Residue-level contacts at the interface:
Residue V55 in the second protein interacts with residue V19 in the first protein (closest heavy-atom distance 4.6 Å).
Residue E14 in the second protein is in contact with residue G8 in the first protein (closest heavy-atom distance 3.6 Å).
Residue L39 in the second protein contacts residue V12 in the first protein (closest heavy-atom distance 4.3 Å).
Residue F19 in the second protein is in contact with residue V19 in the first protein (closest heavy-atom distance 4.9 Å).
Residue I52 in the second protein interacts with residue V19 in the first protein (closest heavy-atom distance 4.8 Å).
Residue E11 in the second protein is in contact with residue Q7 in the first protein (closest heavy-atom distance 4.4 Å).
Residue L18 in the second protein contacts residue G8 in the first protein (closest heavy-atom distance 4.5 Å).
Residue M72 in the second protein contacts residue L18 in the first protein (closest heavy-atom distance 4.9 Å).
Residue E82 in the second protein contacts residue R17 in the first protein (closest heavy-atom distance 3.5 Å).
Residue M71 in the second protein is in contact with residue V19 in the first protein (closest heavy-atom distance 3.8 Å).
Residue K75 in the second protein is in contact with residue R17 in the first protein (closest heavy-atom distance 3.3 Å).
Residue M36 in the second protein is in contact with residue Q16 in the first protein (closest heavy-atom distance 3.3 Å).
Residue L18 in the second protein interacts with residue V12 in the first protein (closest heavy-atom distance 4.2 Å).
Residue L32 in the second protein interacts with residue V19 in the first protein (closest heavy-atom distance 4.0 Å).
Residue F19 in the second protein interacts with residue Q16 in the first protein (closest heavy-atom distance 4.4 Å).
Residue E54 in the second protein interacts with residue H20 in the first protein (closest heavy-atom distance 4.6 Å).
Residue R74 in the second protein interacts with residue L18 in the first protein (closest heavy-atom distance 3.4 Å).
Residue F19 in the second protein is in contact with residue V12 in the first protein (closest heavy-atom distance 4.6 Å).
Residue T146 in the second protein contacts residue A21 in the first protein (closest heavy-atom distance 4.1 Å).
Residue L39 in the second protein interacts with residue Q16 in the first protein (closest heavy-atom distance 3.8 Å).
Residue M51 in the second protein contacts residue H20 in the first protein (closest heavy-atom distance 3.4 Å).
Residue M51 in the second protein contacts residue V19 in the first protein (closest heavy-atom distance 3.2 Å).
Residue F68 in the second protein interacts with residue V19 in the first protein (closest heavy-atom distance 5.0 Å).
Residue F19 in the second protein contacts residue A15 in the first protein (closest heavy-atom distance 3.5 Å).
Residue E14 in the second protein interacts with residue Q7 in the first protein (closest heavy-atom distance 3.0 Å).
Residue F68 in the second protein contacts residue A15 in the first protein (closest heavy-atom distance 4.3 Å).
Residue T146 in the second protein is in contact with residue R17 in the first protein (closest heavy-atom distance 3.4 Å).
Residue V35 in the second protein interacts with residue Q16 in the first protein (closest heavy-atom distance 4.5 Å).
Residue E82 in the second protein interacts with residue A14 in the first protein (closest heavy-atom distance 3.8 Å).
Residue M51 in the second protein is in contact with residue Q16 in the first protein (closest heavy-atom distance 4.7 Å).
Residue V55 in the second protein contacts residue L18 in the first protein (closest heavy-atom distance 3.5 Å).
Residue A15 in the second protein contacts residue A11 in the first protein (closest heavy-atom distance 4.2 Å).
Residue S81 in the second protein interacts with residue R17 in the first protein (closest heavy-atom distance 3.0 Å).
Residue V35 in the second protein is in contact with residue V12 in the first protein (closest heavy-atom distance 4.8 Å).
Residue A15 in the second protein is in contact with residue A15 in the first protein (closest heavy-atom distance 4.7 Å).
Residue M72 in the second protein contacts residue A14 in the first protein (closest heavy-atom distance 3.8 Å).
Residue E14 in the second protein contacts residue A11 in the first protein (closest heavy-atom distance 2.9 Å).
Residue E82 in the second protein is in contact with residue A13 in the first protein (closest heavy-atom distance 4.8 Å).
Residue L32 in the second protein contacts residue Q16 in the first protein (closest heavy-atom distance 4.4 Å).
Residue R74 in the second protein contacts residue A21 in the first protein (closest heavy-atom distance 3.4 Å).
Residue M72 in the second protein contacts residue A15 in the first protein (closest heavy-atom distance 3.8 Å).
Residue M71 in the second protein is in contact with residue L18 in the first protein (closest heavy-atom distance 3.4 Å).
Residue K75 in the second protein is in contact with residue L18 in the first protein (closest heavy-atom distance 3.5 Å).

Sequence of the first protein:
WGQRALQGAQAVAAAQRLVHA

This data describes a binding interaction between two proteins.

Sequence of the second protein:
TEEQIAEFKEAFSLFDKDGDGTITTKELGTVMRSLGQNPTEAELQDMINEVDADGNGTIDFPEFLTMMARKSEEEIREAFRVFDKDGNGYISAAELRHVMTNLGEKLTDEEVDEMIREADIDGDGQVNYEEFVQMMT